Contacts between the two chains:
Residue N57 in chain B is in contact with residue S54 in chain A (closest heavy-atom distance 2.5 Å).
Residue M43 in chain B contacts residue K33 in chain A (closest heavy-atom distance 3.9 Å).
Residue L11 in chain B interacts with residue R5 in chain A (closest heavy-atom distance 3.8 Å).
Residue I18 in chain B interacts with residue V16 in chain A (closest heavy-atom distance 3.6 Å).
Residue L64 in chain B contacts residue K61 in chain A (closest heavy-atom distance 4.4 Å).
Residue D33 in chain B contacts residue K26 in chain A (closest heavy-atom distance 3.0 Å).
Residue I42 in chain B interacts with residue L37 in chain A (closest heavy-atom distance 3.7 Å).
Residue A25 in chain B is in contact with residue N23 in chain A (closest heavy-atom distance 2.7 Å).
Residue R22 in chain B interacts with residue I19 in chain A (closest heavy-atom distance 4.0 Å).
Residue M43 in chain B is in contact with residue E36 in chain A (closest heavy-atom distance 3.2 Å).
Residue D40 in chain B contacts residue K33 in chain A (closest heavy-atom distance 2.8 Å).
Residue L26 in chain B is in contact with residue I19 in chain A (closest heavy-atom distance 3.8 Å).
Residue R22 in chain B contacts residue V16 in chain A (closest heavy-atom distance 3.8 Å).
Residue N57 in chain B is in contact with residue F51 in chain A (closest heavy-atom distance 3.5 Å).
Residue I53 in chain B is in contact with residue A48 in chain A (closest heavy-atom distance 3.7 Å).
Residue L11 in chain B interacts with residue T9 in chain A (closest heavy-atom distance 3.8 Å).
Residue L11 in chain B contacts residue L6 in chain A (closest heavy-atom distance 3.6 Å).
Residue I32 in chain B contacts residue N23 in chain A (closest heavy-atom distance 4.2 Å).
Residue A60 in chain B interacts with residue L58 in chain A (closest heavy-atom distance 3.3 Å).
Residue G29 in chain B is in contact with residue N23 in chain A (closest heavy-atom distance 3.6 Å).
Residue I32 in chain B interacts with residue V27 in chain A (closest heavy-atom distance 3.5 Å).
Residue S15 in chain B is in contact with residue Q8 in chain A (closest heavy-atom distance 4.2 Å).
Residue N36 in chain B interacts with residue R30 in chain A (closest heavy-atom distance 3.3 Å).
Residue V14 in chain B contacts residue T9 in chain A (closest heavy-atom distance 4.1 Å).
Residue I53 in chain B contacts residue F51 in chain A (closest heavy-atom distance 4.1 Å).
Residue K50 in chain B contacts residue L44 in chain A (closest heavy-atom distance 3.8 Å).
Residue I18 in chain B is in contact with residue Q12 in chain A (closest heavy-atom distance 3.7 Å).
Residue M63 in chain B contacts residue Y62 in chain A (closest heavy-atom distance 2.6 Å).
Residue Q35 in chain B contacts residue R30 in chain A (closest heavy-atom distance 2.5 Å).
Residue M63 in chain B contacts residue L58 in chain A (closest heavy-atom distance 3.5 Å).
Residue M28 in chain B interacts with residue N23 in chain A (closest heavy-atom distance 4.2 Å).
Residue A60 in chain B interacts with residue F51 in chain A (closest heavy-atom distance 4.3 Å).
Residue I39 in chain B is in contact with residue L34 in chain A (closest heavy-atom distance 3.5 Å).
Residue G65 in chain B interacts with residue Y62 in chain A (closest heavy-atom distance 2.3 Å).
Residue I53 in chain B is in contact with residue G47 in chain A (closest heavy-atom distance 3.5 Å).
Residue L64 in chain B is in contact with residue L58 in chain A (closest heavy-atom distance 4.3 Å).
Residue L21 in chain B contacts residue V16 in chain A (closest heavy-atom distance 4.0 Å).
Residue M43 in chain B contacts residue R40 in chain A (closest heavy-atom distance 3.1 Å).
Residue G29 in chain B contacts residue K26 in chain A (closest heavy-atom distance 4.4 Å).
Residue S15 in chain B is in contact with residue T9 in chain A (closest heavy-atom distance 3.5 Å).
Residue R22 in chain B interacts with residue E15 in chain A (closest heavy-atom distance 3.6 Å).
Residue I39 in chain B contacts residue R30 in chain A (closest heavy-atom distance 4.0 Å).
Residue A60 in chain B contacts residue S54 in chain A (closest heavy-atom distance 3.9 Å).
Residue N57 in chain B contacts residue Q50 in chain A (closest heavy-atom distance 3.5 Å).
Residue N36 in chain B interacts with residue K33 in chain A (closest heavy-atom distance 4.1 Å).
Residue M43 in chain B contacts residue L37 in chain A (closest heavy-atom distance 3.8 Å).
Residue I18 in chain B interacts with residue V13 in chain A (closest heavy-atom distance 3.7 Å).
Residue T61 in chain B is in contact with residue S54 in chain A (closest heavy-atom distance 3.4 Å).
Residue S15 in chain B contacts residue R5 in chain A (closest heavy-atom distance 4.0 Å).
Residue I53 in chain B contacts residue L44 in chain A (closest heavy-atom distance 3.8 Å).
Residue A56 in chain B contacts residue F51 in chain A (closest heavy-atom distance 3.5 Å).
Residue E12 in chain B is in contact with residue R5 in chain A (closest heavy-atom distance 3.4 Å).
Residue N36 in chain B interacts with residue K26 in chain A (closest heavy-atom distance 4.0 Å).
Residue G65 in chain B contacts residue K61 in chain A (closest heavy-atom distance 3.3 Å).
Residue I39 in chain B interacts with residue K33 in chain A (closest heavy-atom distance 3.6 Å).
Residue I32 in chain B interacts with residue K26 in chain A (closest heavy-atom distance 3.9 Å).
Residue S15 in chain B is in contact with residue Q12 in chain A (closest heavy-atom distance 2.5 Å).
Residue A25 in chain B contacts residue M20 in chain A (closest heavy-atom distance 3.6 Å).
Residue N49 in chain B is in contact with residue L44 in chain A (closest heavy-atom distance 4.0 Å).
Residue A25 in chain B interacts with residue I19 in chain A (closest heavy-atom distance 3.6 Å).

Sequence of chain B:
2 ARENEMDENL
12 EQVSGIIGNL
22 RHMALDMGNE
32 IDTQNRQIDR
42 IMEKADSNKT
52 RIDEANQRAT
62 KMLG

Sequence of chain A:
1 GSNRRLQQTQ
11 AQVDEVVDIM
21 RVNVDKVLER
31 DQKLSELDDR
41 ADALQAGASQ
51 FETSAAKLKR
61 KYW

This data describes a binding interaction between two proteins.